Residue-level contacts at the interface:
Residue M633 in the first protein is in contact with residue N145 in the second protein (closest heavy-atom distance 3.7 Å).
Residue L627 in the first protein contacts residue F149 in the second protein (closest heavy-atom distance 3.5 Å).
Residue P187 in the first protein interacts with residue S106 in the second protein (closest heavy-atom distance 3.1 Å).
Residue I204 in the first protein contacts residue Q112 in the second protein (closest heavy-atom distance 3.3 Å).
Residue R635 in the first protein is in contact with residue E126 in the second protein (closest heavy-atom distance 3.3 Å).
Residue F634 in the first protein contacts residue T134 in the second protein (closest heavy-atom distance 3.7 Å).
Residue L183 in the first protein is in contact with residue V102 in the second protein (closest heavy-atom distance 3.8 Å).
Residue H629 in the first protein is in contact with residue E127 in the second protein (closest heavy-atom distance 3.7 Å).
Residue L627 in the first protein interacts with residue E148 in the second protein (closest heavy-atom distance 3.8 Å).
Residue M196 in the first protein is in contact with residue R123 in the second protein (closest heavy-atom distance 2.8 Å).
Residue T630 in the first protein interacts with residue N145 in the second protein (closest heavy-atom distance 3.5 Å).
Residue L191 in the first protein is in contact with residue Y139 in the second protein (closest heavy-atom distance 3.4 Å).
Residue H629 in the first protein is in contact with residue T122 in the second protein (closest heavy-atom distance 3.2 Å).
Residue L192 in the first protein is in contact with residue P101 in the second protein (closest heavy-atom distance 3.9 Å).
Residue A653 in the first protein contacts residue Q141 in the second protein (closest heavy-atom distance 3.2 Å).
Residue A656 in the first protein is in contact with residue T140 in the second protein (closest heavy-atom distance 3.6 Å).
Residue S631 in the first protein interacts with residue L124 in the second protein (closest heavy-atom distance 3.6 Å).
Residue A656 in the first protein contacts residue Q141 in the second protein (closest heavy-atom distance 3.7 Å).
Residue A197 in the first protein is in contact with residue D119 in the second protein (closest heavy-atom distance 3.3 Å).
Residue L613 in the first protein interacts with residue S150 in the second protein (closest heavy-atom distance 3.1 Å).
Residue M633 in the first protein is in contact with residue Q141 in the second protein (closest heavy-atom distance 3.7 Å).
Residue W659 in the first protein contacts residue M144 in the second protein (closest heavy-atom distance 3.4 Å).
Residue L192 in the first protein interacts with residue I128 in the second protein (closest heavy-atom distance 3.8 Å).
Residue I618 in the first protein contacts residue R151 in the second protein (closest heavy-atom distance 3.0 Å).
Residue D617 in the first protein is in contact with residue K147 in the second protein (closest heavy-atom distance 3.4 Å).
Residue F634 in the first protein is in contact with residue W130 in the second protein (closest heavy-atom distance 3.7 Å).
Residue M196 in the first protein contacts residue E127 in the second protein (closest heavy-atom distance 3.7 Å).
Residue S631 in the first protein is in contact with residue E127 in the second protein (closest heavy-atom distance 3.6 Å).
Residue H198 in the first protein is in contact with residue W146 in the second protein (closest heavy-atom distance 3.8 Å).
Residue M196 in the first protein is in contact with residue D119 in the second protein (closest heavy-atom distance 3.7 Å).
Residue L613 in the first protein contacts residue R151 in the second protein (closest heavy-atom distance 3.7 Å).
Residue P621 in the first protein interacts with residue R151 in the second protein (closest heavy-atom distance 3.2 Å).
Residue T630 in the first protein interacts with residue E127 in the second protein (closest heavy-atom distance 3.2 Å).
Residue H650 in the first protein is in contact with residue I138 in the second protein (closest heavy-atom distance 3.9 Å).
Residue S188 in the first protein contacts residue S106 in the second protein (closest heavy-atom distance 3.3 Å).
Residue H629 in the first protein contacts residue N145 in the second protein (closest heavy-atom distance 3.8 Å).
Residue Y637 in the first protein is in contact with residue Q133 in the second protein (closest heavy-atom distance 3.6 Å).
Residue F634 in the first protein interacts with residue I138 in the second protein (closest heavy-atom distance 3.6 Å).
Residue D200 in the first protein interacts with residue R153 in the second protein (closest heavy-atom distance 2.8 Å).
Residue M633 in the first protein interacts with residue L142 in the second protein (closest heavy-atom distance 3.4 Å).
Residue L186 in the first protein contacts residue S106 in the second protein (closest heavy-atom distance 3.6 Å).
Residue L183 in the first protein contacts residue S106 in the second protein (closest heavy-atom distance 3.3 Å).
Residue P620 in the first protein is in contact with residue R151 in the second protein (closest heavy-atom distance 3.3 Å).
Residue H629 in the first protein interacts with residue L124 in the second protein (closest heavy-atom distance 3.8 Å).
Residue S188 in the first protein contacts residue G103 in the second protein (closest heavy-atom distance 3.2 Å).
Residue L192 in the first protein contacts residue I104 in the second protein (closest heavy-atom distance 3.5 Å).
Residue V625 in the first protein contacts residue M144 in the second protein (closest heavy-atom distance 3.5 Å).
Residue H650 in the first protein is in contact with residue Q141 in the second protein (closest heavy-atom distance 3.0 Å).
Residue L195 in the first protein interacts with residue W130 in the second protein (closest heavy-atom distance 3.5 Å).
Residue P187 in the first protein contacts residue G107 in the second protein (closest heavy-atom distance 3.7 Å).
Residue G193 in the first protein is in contact with residue G103 in the second protein (closest heavy-atom distance 3.7 Å).
Residue D652 in the first protein is in contact with residue Q141 in the second protein (closest heavy-atom distance 3.2 Å).
Residue M196 in the first protein is in contact with residue T120 in the second protein (closest heavy-atom distance 3.8 Å).
Residue L627 in the first protein is in contact with residue N145 in the second protein (closest heavy-atom distance 3.3 Å).
Residue D200 in the first protein contacts residue S150 in the second protein (closest heavy-atom distance 3.5 Å).
Residue Y637 in the first protein is in contact with residue I138 in the second protein (closest heavy-atom distance 3.3 Å).
Residue Y637 in the first protein contacts residue S135 in the second protein (closest heavy-atom distance 2.9 Å).
Residue S184 in the first protein contacts residue G107 in the second protein (closest heavy-atom distance 3.7 Å).
Residue F634 in the first protein is in contact with residue E127 in the second protein (closest heavy-atom distance 3.5 Å).
Residue Y637 in the first protein is in contact with residue T134 in the second protein (closest heavy-atom distance 3.5 Å).

Sequence of the first protein:
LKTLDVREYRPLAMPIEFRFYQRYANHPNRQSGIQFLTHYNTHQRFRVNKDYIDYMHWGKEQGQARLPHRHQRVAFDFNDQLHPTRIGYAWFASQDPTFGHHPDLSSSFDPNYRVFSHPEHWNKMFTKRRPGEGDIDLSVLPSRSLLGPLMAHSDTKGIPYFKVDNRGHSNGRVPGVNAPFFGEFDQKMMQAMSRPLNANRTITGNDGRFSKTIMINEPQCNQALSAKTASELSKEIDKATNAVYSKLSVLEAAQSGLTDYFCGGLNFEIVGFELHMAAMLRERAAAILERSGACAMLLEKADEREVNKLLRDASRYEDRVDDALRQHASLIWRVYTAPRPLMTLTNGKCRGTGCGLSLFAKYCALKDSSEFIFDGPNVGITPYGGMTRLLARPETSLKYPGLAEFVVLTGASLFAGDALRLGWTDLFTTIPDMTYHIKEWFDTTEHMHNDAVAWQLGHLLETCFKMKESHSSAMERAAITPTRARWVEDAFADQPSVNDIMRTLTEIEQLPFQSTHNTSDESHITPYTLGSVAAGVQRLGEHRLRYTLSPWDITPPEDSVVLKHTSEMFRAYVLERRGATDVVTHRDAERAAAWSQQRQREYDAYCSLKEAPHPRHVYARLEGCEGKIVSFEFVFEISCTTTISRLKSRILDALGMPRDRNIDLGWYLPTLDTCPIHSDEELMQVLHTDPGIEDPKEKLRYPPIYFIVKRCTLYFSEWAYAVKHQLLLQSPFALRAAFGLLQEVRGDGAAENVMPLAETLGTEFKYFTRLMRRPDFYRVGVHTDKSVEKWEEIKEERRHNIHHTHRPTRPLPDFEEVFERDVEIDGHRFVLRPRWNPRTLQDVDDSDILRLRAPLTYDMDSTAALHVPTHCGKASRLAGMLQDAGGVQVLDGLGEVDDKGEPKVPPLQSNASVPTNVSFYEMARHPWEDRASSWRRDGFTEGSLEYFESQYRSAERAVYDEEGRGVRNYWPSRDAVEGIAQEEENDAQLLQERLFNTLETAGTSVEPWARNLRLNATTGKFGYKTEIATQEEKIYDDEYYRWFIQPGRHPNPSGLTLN

This data describes a binding interaction between two proteins.

Sequence of the second protein:
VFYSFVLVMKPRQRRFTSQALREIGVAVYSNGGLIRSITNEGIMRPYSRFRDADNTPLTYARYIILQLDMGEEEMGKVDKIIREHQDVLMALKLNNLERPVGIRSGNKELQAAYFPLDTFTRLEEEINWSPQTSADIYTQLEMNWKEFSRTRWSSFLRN